The following describes two proteins that form a bound complex.

Sequence of protein 1:
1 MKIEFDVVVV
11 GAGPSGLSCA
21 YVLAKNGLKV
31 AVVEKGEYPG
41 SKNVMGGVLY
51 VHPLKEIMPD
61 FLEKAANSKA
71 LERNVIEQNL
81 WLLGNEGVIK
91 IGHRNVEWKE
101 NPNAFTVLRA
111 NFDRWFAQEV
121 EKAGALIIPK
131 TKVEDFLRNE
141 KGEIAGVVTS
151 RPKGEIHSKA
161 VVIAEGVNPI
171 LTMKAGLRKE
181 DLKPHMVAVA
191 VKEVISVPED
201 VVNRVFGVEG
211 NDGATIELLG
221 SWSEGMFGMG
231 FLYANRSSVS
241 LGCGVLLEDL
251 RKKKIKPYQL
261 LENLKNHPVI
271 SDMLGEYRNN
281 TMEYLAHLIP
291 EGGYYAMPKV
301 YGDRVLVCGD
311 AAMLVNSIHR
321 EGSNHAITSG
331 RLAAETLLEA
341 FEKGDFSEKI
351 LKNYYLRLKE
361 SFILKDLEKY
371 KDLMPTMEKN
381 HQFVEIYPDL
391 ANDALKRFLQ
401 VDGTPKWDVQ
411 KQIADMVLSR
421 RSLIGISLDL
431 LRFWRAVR

Sequence of protein 2:
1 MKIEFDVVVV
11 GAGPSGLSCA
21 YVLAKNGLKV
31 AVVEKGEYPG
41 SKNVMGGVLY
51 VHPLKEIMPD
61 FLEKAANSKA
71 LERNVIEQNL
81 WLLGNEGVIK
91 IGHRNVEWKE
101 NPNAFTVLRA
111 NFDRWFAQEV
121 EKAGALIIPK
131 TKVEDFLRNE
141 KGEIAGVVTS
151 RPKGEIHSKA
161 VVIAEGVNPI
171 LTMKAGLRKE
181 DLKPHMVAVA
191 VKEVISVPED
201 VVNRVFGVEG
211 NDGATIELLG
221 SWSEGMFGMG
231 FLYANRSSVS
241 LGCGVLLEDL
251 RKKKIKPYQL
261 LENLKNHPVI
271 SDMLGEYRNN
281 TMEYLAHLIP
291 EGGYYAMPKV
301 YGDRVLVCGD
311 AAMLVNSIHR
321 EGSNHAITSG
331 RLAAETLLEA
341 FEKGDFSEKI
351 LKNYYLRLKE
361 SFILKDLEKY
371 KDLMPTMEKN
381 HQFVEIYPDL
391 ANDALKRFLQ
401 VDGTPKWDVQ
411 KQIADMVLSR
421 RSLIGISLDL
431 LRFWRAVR

Interface contacts:
Residue R94 in protein 1 interacts with residue K90 in protein 2 (closest heavy-atom distance 3.1 Å).
Residue R94 in protein 1 interacts with residue G87 in protein 2 (closest heavy-atom distance 3.3 Å).
Residue G207 in protein 1 contacts residue R204 in protein 2 (closest heavy-atom distance 3.4 Å).
Residue E86 in protein 1 contacts residue E97 in protein 2 (closest heavy-atom distance 3.2 Å).
Residue E321 in protein 1 interacts with residue K406 in protein 2 (closest heavy-atom distance 2.9 Å).
Residue K369 in protein 1 contacts residue K406 in protein 2 (closest heavy-atom distance 3.2 Å).
Residue I89 in protein 1 contacts residue H93 in protein 2 (closest heavy-atom distance 3.4 Å).
Residue H93 in protein 1 interacts with residue I89 in protein 2 (closest heavy-atom distance 3.4 Å).
Residue H52 in protein 1 is in contact with residue D402 in protein 2 (closest heavy-atom distance 3.2 Å).
Residue Q410 in protein 1 interacts with residue K369 in protein 2 (closest heavy-atom distance 3.3 Å).
Residue N95 in protein 1 is in contact with residue K396 in protein 2 (closest heavy-atom distance 3.4 Å).
Residue K90 in protein 1 interacts with residue I91 in protein 2 (closest heavy-atom distance 3.4 Å).
Residue Q400 in protein 1 contacts residue W98 in protein 2 (closest heavy-atom distance 2.8 Å).
Residue V88 in protein 1 is in contact with residue R94 in protein 2 (closest heavy-atom distance 3.0 Å).
Residue K406 in protein 1 interacts with residue H319 in protein 2 (closest heavy-atom distance 3.4 Å).
Residue E97 in protein 1 interacts with residue E86 in protein 2 (closest heavy-atom distance 3.2 Å).
Residue R204 in protein 1 contacts residue N203 in protein 2 (closest heavy-atom distance 3.3 Å).
Residue E321 in protein 1 contacts residue V401 in protein 2 (closest heavy-atom distance 3.3 Å).
Residue H93 in protein 1 interacts with residue V88 in protein 2 (closest heavy-atom distance 3.1 Å).
Residue K406 in protein 1 interacts with residue D366 in protein 2 (closest heavy-atom distance 3.3 Å).
Residue E209 in protein 1 contacts residue D272 in protein 2 (closest heavy-atom distance 3.2 Å).
Residue K369 in protein 1 is in contact with residue Q410 in protein 2 (closest heavy-atom distance 3.3 Å).
Residue G87 in protein 1 interacts with residue R94 in protein 2 (closest heavy-atom distance 3.3 Å).
Residue D272 in protein 1 contacts residue E209 in protein 2 (closest heavy-atom distance 3.2 Å).
Residue E86 in protein 1 is in contact with residue V96 in protein 2 (closest heavy-atom distance 3.3 Å).
Residue K406 in protein 1 is in contact with residue E321 in protein 2 (closest heavy-atom distance 2.9 Å).
Residue H319 in protein 1 interacts with residue K406 in protein 2 (closest heavy-atom distance 3.4 Å).
Residue D402 in protein 1 is in contact with residue H52 in protein 2 (closest heavy-atom distance 3.2 Å).
Residue V96 in protein 1 contacts residue E86 in protein 2 (closest heavy-atom distance 3.3 Å).
Residue Q410 in protein 1 interacts with residue V437 in protein 2 (closest heavy-atom distance 3.2 Å).
Residue K99 in protein 1 interacts with residue D272 in protein 2 (closest heavy-atom distance 3.0 Å).
Residue D272 in protein 1 interacts with residue K99 in protein 2 (closest heavy-atom distance 3.0 Å).
Residue D366 in protein 1 is in contact with residue K406 in protein 2 (closest heavy-atom distance 3.3 Å).
Residue E209 in protein 1 interacts with residue R204 in protein 2 (closest heavy-atom distance 3.4 Å).
Residue V401 in protein 1 is in contact with residue E321 in protein 2 (closest heavy-atom distance 3.3 Å).
Residue V401 in protein 1 contacts residue N103 in protein 2 (closest heavy-atom distance 3.1 Å).
Residue R204 in protein 1 is in contact with residue E209 in protein 2 (closest heavy-atom distance 3.4 Å).
Residue R204 in protein 1 is in contact with residue G207 in protein 2 (closest heavy-atom distance 3.4 Å).
Residue N103 in protein 1 interacts with residue L399 in protein 2 (closest heavy-atom distance 2.9 Å).
Residue R94 in protein 1 interacts with residue V88 in protein 2 (closest heavy-atom distance 3.0 Å).
Residue K90 in protein 1 interacts with residue G92 in protein 2 (closest heavy-atom distance 2.8 Å).
Residue N203 in protein 1 is in contact with residue R204 in protein 2 (closest heavy-atom distance 3.3 Å).
Residue E97 in protein 1 is in contact with residue K396 in protein 2 (closest heavy-atom distance 3.2 Å).
Residue V88 in protein 1 contacts residue H93 in protein 2 (closest heavy-atom distance 3.1 Å).
Residue N103 in protein 1 interacts with residue V401 in protein 2 (closest heavy-atom distance 3.1 Å).
Residue K406 in protein 1 is in contact with residue K369 in protein 2 (closest heavy-atom distance 3.2 Å).
Residue L399 in protein 1 interacts with residue N103 in protein 2 (closest heavy-atom distance 2.9 Å).
Residue D366 in protein 1 contacts residue P405 in protein 2 (closest heavy-atom distance 3.1 Å).
Residue E77 in protein 1 is in contact with residue K90 in protein 2 (closest heavy-atom distance 3.3 Å).
Residue K90 in protein 1 is in contact with residue E77 in protein 2 (closest heavy-atom distance 3.3 Å).
Residue W98 in protein 1 contacts residue Q400 in protein 2 (closest heavy-atom distance 2.8 Å).
Residue G92 in protein 1 interacts with residue K90 in protein 2 (closest heavy-atom distance 2.8 Å).
Residue K396 in protein 1 is in contact with residue N95 in protein 2 (closest heavy-atom distance 3.4 Å).
Residue K396 in protein 1 is in contact with residue E97 in protein 2 (closest heavy-atom distance 3.2 Å).
Residue K90 in protein 1 is in contact with residue R94 in protein 2 (closest heavy-atom distance 3.1 Å).
Residue P405 in protein 1 contacts residue D366 in protein 2 (closest heavy-atom distance 3.1 Å).
Residue H52 in protein 1 interacts with residue V401 in protein 2 (closest heavy-atom distance 3.3 Å).
Residue V437 in protein 1 is in contact with residue Q410 in protein 2 (closest heavy-atom distance 3.2 Å).
Residue I91 in protein 1 is in contact with residue K90 in protein 2 (closest heavy-atom distance 3.4 Å).
Residue V401 in protein 1 contacts residue H52 in protein 2 (closest heavy-atom distance 3.3 Å).